Sequence of protein 1:
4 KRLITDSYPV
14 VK

Sequence of protein 2:
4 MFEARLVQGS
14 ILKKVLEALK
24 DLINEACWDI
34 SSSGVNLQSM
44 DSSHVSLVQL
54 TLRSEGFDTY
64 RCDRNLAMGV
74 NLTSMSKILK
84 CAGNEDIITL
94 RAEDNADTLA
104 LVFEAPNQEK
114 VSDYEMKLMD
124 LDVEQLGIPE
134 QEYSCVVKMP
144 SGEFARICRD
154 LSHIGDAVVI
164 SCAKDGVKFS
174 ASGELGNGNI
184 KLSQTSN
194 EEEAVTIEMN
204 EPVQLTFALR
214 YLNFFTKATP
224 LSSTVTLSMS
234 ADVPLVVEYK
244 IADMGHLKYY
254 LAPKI

The following describes two proteins that form a bound complex.

Residue-level contacts at the interface:
Residue Q134 in protein 2 interacts with residue Y11 in protein 1 (closest heavy-atom distance 2.8 Å).
Residue P237 in protein 2 is in contact with residue Y11 in protein 1 (closest heavy-atom distance 3.8 Å).
Residue S46 in protein 2 is in contact with residue L6 in protein 1 (closest heavy-atom distance 3.4 Å).
Residue S49 in protein 2 contacts residue I7 in protein 1 (closest heavy-atom distance 3.7 Å).
Residue Q128 in protein 2 contacts residue P12 in protein 1 (closest heavy-atom distance 4.5 Å).
Residue D235 in protein 2 is in contact with residue S10 in protein 1 (closest heavy-atom distance 4.3 Å).
Residue P237 in protein 2 interacts with residue I7 in protein 1 (closest heavy-atom distance 3.6 Å).
Residue V236 in protein 2 interacts with residue Y11 in protein 1 (closest heavy-atom distance 4.1 Å).
Residue L129 in protein 2 is in contact with residue V14 in protein 1 (closest heavy-atom distance 4.6 Å).
Residue M43 in protein 2 is in contact with residue V13 in protein 1 (closest heavy-atom distance 4.8 Å).
Residue L129 in protein 2 contacts residue T8 in protein 1 (closest heavy-atom distance 4.2 Å).
Residue L129 in protein 2 is in contact with residue Y11 in protein 1 (closest heavy-atom distance 3.4 Å).
Residue Y253 in protein 2 contacts residue I7 in protein 1 (closest heavy-atom distance 3.9 Å).
Residue M43 in protein 2 interacts with residue T8 in protein 1 (closest heavy-atom distance 4.0 Å).
Residue G130 in protein 2 contacts residue Y11 in protein 1 (closest heavy-atom distance 3.6 Å).
Residue L50 in protein 2 interacts with residue I7 in protein 1 (closest heavy-atom distance 4.3 Å).
Residue I131 in protein 2 interacts with residue Y11 in protein 1 (closest heavy-atom distance 3.8 Å).
Residue P132 in protein 2 is in contact with residue Y11 in protein 1 (closest heavy-atom distance 3.7 Å).
Residue A255 in protein 2 contacts residue R5 in protein 1 (closest heavy-atom distance 3.8 Å).
Residue L129 in protein 2 is in contact with residue P12 in protein 1 (closest heavy-atom distance 3.9 Å).
Residue P237 in protein 2 is in contact with residue S10 in protein 1 (closest heavy-atom distance 3.5 Å).
Residue I258 in protein 2 interacts with residue R5 in protein 1 (closest heavy-atom distance 4.1 Å).
Residue Y253 in protein 2 interacts with residue Y11 in protein 1 (closest heavy-atom distance 4.3 Å).
Residue V236 in protein 2 is in contact with residue S10 in protein 1 (closest heavy-atom distance 4.5 Å).
Residue V48 in protein 2 interacts with residue I7 in protein 1 (closest heavy-atom distance 3.2 Å).
Residue V48 in protein 2 contacts residue R5 in protein 1 (closest heavy-atom distance 3.7 Å).
Residue L254 in protein 2 is in contact with residue I7 in protein 1 (closest heavy-atom distance 3.9 Å).
Residue Y136 in protein 2 interacts with residue Y11 in protein 1 (closest heavy-atom distance 4.3 Å).
Residue H47 in protein 2 interacts with residue T8 in protein 1 (closest heavy-atom distance 4.5 Å).
Residue E127 in protein 2 interacts with residue K15 in protein 1 (closest heavy-atom distance 3.6 Å).
Residue I258 in protein 2 interacts with residue K4 in protein 1 (closest heavy-atom distance 4.2 Å).
Residue G130 in protein 2 interacts with residue V14 in protein 1 (closest heavy-atom distance 4.1 Å).
Residue Q128 in protein 2 is in contact with residue V13 in protein 1 (closest heavy-atom distance 3.6 Å).
Residue A255 in protein 2 contacts residue I7 in protein 1 (closest heavy-atom distance 3.6 Å).
Residue H47 in protein 2 interacts with residue L6 in protein 1 (closest heavy-atom distance 3.6 Å).
Residue K257 in protein 2 is in contact with residue R5 in protein 1 (closest heavy-atom distance 3.3 Å).
Residue H47 in protein 2 contacts residue I7 in protein 1 (closest heavy-atom distance 3.0 Å).
Residue Q128 in protein 2 is in contact with residue V14 in protein 1 (closest heavy-atom distance 3.0 Å).
Residue V126 in protein 2 is in contact with residue K15 in protein 1 (closest heavy-atom distance 3.2 Å).
Residue D235 in protein 2 contacts residue R5 in protein 1 (closest heavy-atom distance 2.9 Å).
Residue M43 in protein 2 is in contact with residue I7 in protein 1 (closest heavy-atom distance 4.6 Å).
Residue A255 in protein 2 interacts with residue L6 in protein 1 (closest heavy-atom distance 3.8 Å).
Residue G130 in protein 2 contacts residue P12 in protein 1 (closest heavy-atom distance 3.8 Å).
Residue Q128 in protein 2 is in contact with residue K15 in protein 1 (closest heavy-atom distance 3.0 Å).
Residue L129 in protein 2 is in contact with residue V13 in protein 1 (closest heavy-atom distance 4.5 Å).
Residue V48 in protein 2 is in contact with residue L6 in protein 1 (closest heavy-atom distance 4.3 Å).
Residue L129 in protein 2 is in contact with residue I7 in protein 1 (closest heavy-atom distance 3.5 Å).
Residue P256 in protein 2 interacts with residue R5 in protein 1 (closest heavy-atom distance 3.4 Å).
Residue S46 in protein 2 contacts residue K4 in protein 1 (closest heavy-atom distance 4.3 Å).
Residue E127 in protein 2 is in contact with residue V13 in protein 1 (closest heavy-atom distance 3.6 Å).